Sequence of the second protein:
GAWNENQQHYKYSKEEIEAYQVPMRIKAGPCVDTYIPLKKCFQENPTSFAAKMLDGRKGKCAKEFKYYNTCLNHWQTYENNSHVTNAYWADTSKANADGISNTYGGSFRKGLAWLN

Residue-level contacts at the interface:
Residue G60 in the second protein is in contact with residue Q78 in the first protein (closest heavy-atom distance 4.7 Å).
Residue R61 in the second protein contacts residue V79 in the first protein (closest heavy-atom distance 3.3 Å).
Residue L58 in the second protein contacts residue Y70 in the first protein (closest heavy-atom distance 4.0 Å).
Residue R61 in the second protein interacts with residue T77 in the first protein (closest heavy-atom distance 3.5 Å).
Residue A55 in the second protein is in contact with residue Y74 in the first protein (closest heavy-atom distance 3.7 Å).
Residue D59 in the second protein contacts residue Y74 in the first protein (closest heavy-atom distance 3.8 Å).
Residue L58 in the second protein interacts with residue T77 in the first protein (closest heavy-atom distance 4.1 Å).
Residue L58 in the second protein contacts residue Y74 in the first protein (closest heavy-atom distance 4.0 Å).
Residue G60 in the second protein is in contact with residue T77 in the first protein (closest heavy-atom distance 3.0 Å).
Residue D59 in the second protein contacts residue T77 in the first protein (closest heavy-atom distance 3.3 Å).
Residue G60 in the second protein contacts residue V79 in the first protein (closest heavy-atom distance 4.2 Å).

The following describes two proteins that form a bound complex.

Sequence of the first protein:
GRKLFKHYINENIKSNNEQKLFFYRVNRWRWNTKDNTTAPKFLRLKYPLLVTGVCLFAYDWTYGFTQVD